Sequence of protein 1:
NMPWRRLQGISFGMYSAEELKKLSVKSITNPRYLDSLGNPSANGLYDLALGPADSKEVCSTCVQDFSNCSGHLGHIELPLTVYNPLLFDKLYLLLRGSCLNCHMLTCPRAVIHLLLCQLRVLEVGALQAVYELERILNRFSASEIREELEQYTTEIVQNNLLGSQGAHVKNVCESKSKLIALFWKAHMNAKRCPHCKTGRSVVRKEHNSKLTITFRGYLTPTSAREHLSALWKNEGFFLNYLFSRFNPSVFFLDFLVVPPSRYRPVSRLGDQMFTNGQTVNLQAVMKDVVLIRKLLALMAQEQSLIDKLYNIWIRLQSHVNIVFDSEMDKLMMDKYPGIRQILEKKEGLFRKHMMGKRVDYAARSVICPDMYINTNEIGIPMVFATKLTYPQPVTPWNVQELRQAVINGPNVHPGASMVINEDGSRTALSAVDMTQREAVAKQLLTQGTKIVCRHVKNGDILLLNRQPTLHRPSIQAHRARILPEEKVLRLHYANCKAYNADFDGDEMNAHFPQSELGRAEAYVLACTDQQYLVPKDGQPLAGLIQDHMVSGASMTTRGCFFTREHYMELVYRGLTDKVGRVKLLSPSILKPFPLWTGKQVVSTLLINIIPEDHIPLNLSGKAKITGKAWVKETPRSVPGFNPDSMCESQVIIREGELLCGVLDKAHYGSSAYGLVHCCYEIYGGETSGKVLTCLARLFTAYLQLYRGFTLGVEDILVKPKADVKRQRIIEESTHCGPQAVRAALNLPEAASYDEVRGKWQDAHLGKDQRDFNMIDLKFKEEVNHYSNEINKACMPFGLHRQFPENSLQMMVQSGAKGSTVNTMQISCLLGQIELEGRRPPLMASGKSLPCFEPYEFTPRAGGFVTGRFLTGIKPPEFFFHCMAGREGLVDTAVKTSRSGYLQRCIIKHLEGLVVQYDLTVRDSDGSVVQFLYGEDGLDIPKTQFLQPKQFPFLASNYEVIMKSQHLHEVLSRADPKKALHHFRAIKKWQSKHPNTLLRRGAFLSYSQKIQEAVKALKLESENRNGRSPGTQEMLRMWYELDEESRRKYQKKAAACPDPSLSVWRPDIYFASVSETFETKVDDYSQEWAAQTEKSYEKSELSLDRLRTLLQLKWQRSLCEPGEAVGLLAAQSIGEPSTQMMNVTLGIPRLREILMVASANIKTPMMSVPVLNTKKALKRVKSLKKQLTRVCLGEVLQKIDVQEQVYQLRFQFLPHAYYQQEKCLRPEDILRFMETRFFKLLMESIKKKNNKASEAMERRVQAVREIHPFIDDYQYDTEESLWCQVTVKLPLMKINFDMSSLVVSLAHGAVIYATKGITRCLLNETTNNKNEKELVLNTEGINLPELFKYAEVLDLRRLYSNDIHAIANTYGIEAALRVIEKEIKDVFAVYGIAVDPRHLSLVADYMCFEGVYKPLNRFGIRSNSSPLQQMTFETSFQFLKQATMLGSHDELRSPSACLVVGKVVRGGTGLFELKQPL

Residue-level contacts at the interface:
Residue N877 in protein 1 interacts with residue V83 in protein 2 (closest heavy-atom distance 2.6 Å).
Residue L1294 in protein 1 contacts residue V59 in protein 2 (closest heavy-atom distance 3.7 Å).
Residue I1297 in protein 1 is in contact with residue K53 in protein 2 (closest heavy-atom distance 3.7 Å).
Residue E867 in protein 1 is in contact with residue G80 in protein 2 (closest heavy-atom distance 3.6 Å).
Residue V1299 in protein 1 interacts with residue E51 in protein 2 (closest heavy-atom distance 3.3 Å).
Residue G1633 in protein 1 interacts with residue Q121 in protein 2 (closest heavy-atom distance 3.8 Å).
Residue Y1632 in protein 1 contacts residue K123 in protein 2 (closest heavy-atom distance 3.5 Å).
Residue I1297 in protein 1 is in contact with residue G52 in protein 2 (closest heavy-atom distance 3.5 Å).
Residue N870 in protein 1 is in contact with residue V82 in protein 2 (closest heavy-atom distance 2.8 Å).
Residue L1322 in protein 1 interacts with residue V59 in protein 2 (closest heavy-atom distance 3.7 Å).
Residue V907 in protein 1 is in contact with residue Q109 in protein 2 (closest heavy-atom distance 3.4 Å).
Residue Q1295 in protein 1 contacts residue V54 in protein 2 (closest heavy-atom distance 3.1 Å).
Residue L975 in protein 1 interacts with residue A105 in protein 2 (closest heavy-atom distance 2.8 Å).
Residue P834 in protein 1 is in contact with residue T66 in protein 2 (closest heavy-atom distance 3.2 Å).
Residue A1630 in protein 1 is in contact with residue F120 in protein 2 (closest heavy-atom distance 3.6 Å).
Residue Y1632 in protein 1 is in contact with residue E122 in protein 2 (closest heavy-atom distance 2.7 Å).
Residue E1292 in protein 1 interacts with residue S58 in protein 2 (closest heavy-atom distance 3.5 Å).
Residue E920 in protein 1 is in contact with residue H98 in protein 2 (closest heavy-atom distance 2.9 Å).
Residue Q1300 in protein 1 contacts residue D49 in protein 2 (closest heavy-atom distance 2.5 Å).
Residue G971 in protein 1 is in contact with residue Q101 in protein 2 (closest heavy-atom distance 2.8 Å).
Residue V907 in protein 1 is in contact with residue T99 in protein 2 (closest heavy-atom distance 3.5 Å).
Residue S905 in protein 1 interacts with residue S126 in protein 2 (closest heavy-atom distance 2.8 Å).
Residue K878 in protein 1 interacts with residue R85 in protein 2 (closest heavy-atom distance 3.7 Å).
Residue N874 in protein 1 is in contact with residue V83 in protein 2 (closest heavy-atom distance 2.8 Å).
Residue N908 in protein 1 contacts residue Q109 in protein 2 (closest heavy-atom distance 3.5 Å).
Residue K1296 in protein 1 interacts with residue K53 in protein 2 (closest heavy-atom distance 3.1 Å).
Residue M881 in protein 1 contacts residue R85 in protein 2 (closest heavy-atom distance 3.0 Å).
Residue N874 in protein 1 is in contact with residue D84 in protein 2 (closest heavy-atom distance 3.2 Å).
Residue G1633 in protein 1 interacts with residue E122 in protein 2 (closest heavy-atom distance 3.6 Å).
Residue S873 in protein 1 contacts residue V83 in protein 2 (closest heavy-atom distance 3.4 Å).
Residue L975 in protein 1 is in contact with residue R103 in protein 2 (closest heavy-atom distance 2.9 Å).
Residue V907 in protein 1 is in contact with residue Y97 in protein 2 (closest heavy-atom distance 3.5 Å).
Residue Y1326 in protein 1 is in contact with residue V60 in protein 2 (closest heavy-atom distance 2.1 Å).
Residue Y1327 in protein 1 interacts with residue V60 in protein 2 (closest heavy-atom distance 3.6 Å).
Residue K1296 in protein 1 contacts residue G52 in protein 2 (closest heavy-atom distance 2.8 Å).
Residue Y1326 in protein 1 is in contact with residue L64 in protein 2 (closest heavy-atom distance 3.5 Å).
Residue V907 in protein 1 interacts with residue Y113 in protein 2 (closest heavy-atom distance 3.2 Å).
Residue N870 in protein 1 is in contact with residue P81 in protein 2 (closest heavy-atom distance 2.6 Å).
Residue T906 in protein 1 is in contact with residue Y113 in protein 2 (closest heavy-atom distance 3.6 Å).
Residue G1291 in protein 1 contacts residue S58 in protein 2 (closest heavy-atom distance 3.5 Å).
Residue V1631 in protein 1 interacts with residue Q121 in protein 2 (closest heavy-atom distance 3.2 Å).
Residue P882 in protein 1 is in contact with residue R85 in protein 2 (closest heavy-atom distance 2.9 Å).
Residue G974 in protein 1 contacts residue Q101 in protein 2 (closest heavy-atom distance 2.8 Å).
Residue V1299 in protein 1 contacts residue D49 in protein 2 (closest heavy-atom distance 3.4 Å).
Residue D1298 in protein 1 contacts residue E51 in protein 2 (closest heavy-atom distance 3.5 Å).
Residue N877 in protein 1 contacts residue Y97 in protein 2 (closest heavy-atom distance 2.2 Å).
Residue G974 in protein 1 interacts with residue R103 in protein 2 (closest heavy-atom distance 3.5 Å).
Residue L1322 in protein 1 is in contact with residue S58 in protein 2 (closest heavy-atom distance 3.4 Å).
Residue N870 in protein 1 is in contact with residue V83 in protein 2 (closest heavy-atom distance 3.3 Å).
Residue L975 in protein 1 contacts residue S104 in protein 2 (closest heavy-atom distance 2.3 Å).
Residue V907 in protein 1 contacts residue V111 in protein 2 (closest heavy-atom distance 3.5 Å).
Residue L1294 in protein 1 contacts residue S58 in protein 2 (closest heavy-atom distance 2.9 Å).
Residue T978 in protein 1 is in contact with residue M102 in protein 2 (closest heavy-atom distance 3.7 Å).
Residue Q1300 in protein 1 is in contact with residue F50 in protein 2 (closest heavy-atom distance 3.6 Å).
Residue N908 in protein 1 contacts residue S126 in protein 2 (closest heavy-atom distance 2.3 Å).
Residue Q911 in protein 1 interacts with residue Q109 in protein 2 (closest heavy-atom distance 2.2 Å).
Residue M910 in protein 1 contacts residue Y97 in protein 2 (closest heavy-atom distance 3.5 Å).
Residue L1322 in protein 1 is in contact with residue V60 in protein 2 (closest heavy-atom distance 3.4 Å).
Residue N877 in protein 1 is in contact with residue R85 in protein 2 (closest heavy-atom distance 2.6 Å).
Residue M910 in protein 1 interacts with residue R85 in protein 2 (closest heavy-atom distance 3.6 Å).

Sequence of protein 2:
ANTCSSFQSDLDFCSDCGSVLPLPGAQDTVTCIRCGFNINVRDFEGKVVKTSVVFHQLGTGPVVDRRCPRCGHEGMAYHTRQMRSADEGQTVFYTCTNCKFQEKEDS

This data describes a binding interaction between two proteins.